Interface contacts:
Residue K149 in chain B interacts with residue Y103 in chain A (closest heavy-atom distance 3.2 Å).
Residue R49 in chain B interacts with residue V29 in chain A (closest heavy-atom distance 4.3 Å).
Residue F128 in chain B interacts with residue A101 in chain A (closest heavy-atom distance 3.6 Å).
Residue R49 in chain B contacts residue A19 in chain A (closest heavy-atom distance 4.4 Å).
Residue A101 in chain B interacts with residue G75 in chain A (closest heavy-atom distance 4.3 Å).
Residue D126 in chain B is in contact with residue S102 in chain A (closest heavy-atom distance 4.4 Å).
Residue C132 in chain B contacts residue C77 in chain A (closest heavy-atom distance 4.3 Å).
Residue R54 in chain B interacts with residue F23 in chain A (closest heavy-atom distance 3.4 Å).
Residue V127 in chain B is in contact with residue S102 in chain A (closest heavy-atom distance 3.4 Å).
Residue P130 in chain B is in contact with residue L110 in chain A (closest heavy-atom distance 4.4 Å).
Residue A138 in chain B interacts with residue F98 in chain A (closest heavy-atom distance 4.0 Å).
Residue Y50 in chain B interacts with residue V29 in chain A (closest heavy-atom distance 4.3 Å).
Residue F128 in chain B is in contact with residue K105 in chain A (closest heavy-atom distance 3.6 Å).
Residue R135 in chain B interacts with residue F98 in chain A (closest heavy-atom distance 3.7 Å).
Residue T104 in chain B contacts residue G75 in chain A (closest heavy-atom distance 4.2 Å).
Residue P48 in chain B interacts with residue A19 in chain A (closest heavy-atom distance 3.2 Å).
Residue T104 in chain B contacts residue W73 in chain A (closest heavy-atom distance 3.4 Å).
Residue S107 in chain B contacts residue V78 in chain A (closest heavy-atom distance 3.7 Å).
Residue D51 in chain B is in contact with residue T20 in chain A (closest heavy-atom distance 3.9 Å).
Residue R54 in chain B is in contact with residue P22 in chain A (closest heavy-atom distance 3.6 Å).
Residue P130 in chain B is in contact with residue L100 in chain A (closest heavy-atom distance 3.2 Å).
Residue F128 in chain B is in contact with residue D104 in chain A (closest heavy-atom distance 4.5 Å).
Residue A138 in chain B contacts residue L99 in chain A (closest heavy-atom distance 4.3 Å).
Residue G105 in chain B is in contact with residue R76 in chain A (closest heavy-atom distance 3.4 Å).
Residue A101 in chain B contacts residue C77 in chain A (closest heavy-atom distance 3.9 Å).
Residue D126 in chain B contacts residue Y103 in chain A (closest heavy-atom distance 3.3 Å).
Residue V129 in chain B interacts with residue A101 in chain A (closest heavy-atom distance 3.7 Å).
Residue R54 in chain B contacts residue N21 in chain A (closest heavy-atom distance 3.8 Å).
Residue S107 in chain B interacts with residue A58 in chain A (closest heavy-atom distance 3.2 Å).
Residue Y110 in chain B contacts residue R76 in chain A (closest heavy-atom distance 4.2 Å).
Residue C132 in chain B interacts with residue V78 in chain A (closest heavy-atom distance 3.7 Å).
Residue F128 in chain B contacts residue L100 in chain A (closest heavy-atom distance 4.4 Å).
Residue V108 in chain B is in contact with residue P57 in chain A (closest heavy-atom distance 4.0 Å).
Residue V127 in chain B contacts residue Y103 in chain A (closest heavy-atom distance 3.9 Å).
Residue C132 in chain B interacts with residue M79 in chain A (closest heavy-atom distance 4.4 Å).
Residue R49 in chain B interacts with residue T20 in chain A (closest heavy-atom distance 3.6 Å).
Residue F55 in chain B is in contact with residue P24 in chain A (closest heavy-atom distance 4.0 Å).
Residue E137 in chain B contacts residue F23 in chain A (closest heavy-atom distance 4.0 Å).
Residue E137 in chain B contacts residue P28 in chain A (closest heavy-atom distance 4.1 Å).
Residue Y110 in chain B interacts with residue G59 in chain A (closest heavy-atom distance 3.4 Å).
Residue R54 in chain B contacts residue P24 in chain A (closest heavy-atom distance 4.3 Å).
Residue F128 in chain B is in contact with residue S102 in chain A (closest heavy-atom distance 3.0 Å).
Residue Y110 in chain B contacts residue A58 in chain A (closest heavy-atom distance 4.2 Å).
Residue F128 in chain B is in contact with residue Y103 in chain A (closest heavy-atom distance 4.1 Å).
Residue S107 in chain B is in contact with residue R76 in chain A (closest heavy-atom distance 4.2 Å).
Residue T104 in chain B contacts residue K105 in chain A (closest heavy-atom distance 4.3 Å).
Residue H141 in chain B contacts residue A101 in chain A (closest heavy-atom distance 3.6 Å).
Residue R49 in chain B is in contact with residue N21 in chain A (closest heavy-atom distance 3.8 Å).
Residue R135 in chain B contacts residue V29 in chain A (closest heavy-atom distance 3.9 Å).
Residue V108 in chain B interacts with residue A58 in chain A (closest heavy-atom distance 4.4 Å).
Residue G106 in chain B contacts residue R76 in chain A (closest heavy-atom distance 3.1 Å).
Residue R54 in chain B contacts residue T20 in chain A (closest heavy-atom distance 4.4 Å).
Residue E137 in chain B contacts residue V29 in chain A (closest heavy-atom distance 3.8 Å).
Residue G142 in chain B interacts with residue A101 in chain A (closest heavy-atom distance 4.1 Å).
Residue D120 in chain B contacts residue K105 in chain A (closest heavy-atom distance 3.1 Å).
Residue P48 in chain B interacts with residue T20 in chain A (closest heavy-atom distance 3.4 Å).
Residue L145 in chain B interacts with residue A101 in chain A (closest heavy-atom distance 4.3 Å).
Residue R135 in chain B is in contact with residue F35 in chain A (closest heavy-atom distance 3.6 Å).
Residue G131 in chain B is in contact with residue M79 in chain A (closest heavy-atom distance 4.1 Å).
Residue L145 in chain B is in contact with residue Y103 in chain A (closest heavy-atom distance 3.5 Å).

Sequence of chain A:
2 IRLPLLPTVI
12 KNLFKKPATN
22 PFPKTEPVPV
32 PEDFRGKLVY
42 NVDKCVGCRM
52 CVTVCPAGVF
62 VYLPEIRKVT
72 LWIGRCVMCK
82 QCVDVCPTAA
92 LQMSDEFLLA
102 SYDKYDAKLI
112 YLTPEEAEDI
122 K

Sequence of chain B:
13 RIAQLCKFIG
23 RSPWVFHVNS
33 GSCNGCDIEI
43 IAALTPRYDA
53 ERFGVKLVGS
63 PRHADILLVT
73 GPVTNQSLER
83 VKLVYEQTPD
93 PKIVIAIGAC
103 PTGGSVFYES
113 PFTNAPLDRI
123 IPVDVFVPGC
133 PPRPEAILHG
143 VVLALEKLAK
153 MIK

These two protein chains interact to form a complex.